Sequence of protein 1:
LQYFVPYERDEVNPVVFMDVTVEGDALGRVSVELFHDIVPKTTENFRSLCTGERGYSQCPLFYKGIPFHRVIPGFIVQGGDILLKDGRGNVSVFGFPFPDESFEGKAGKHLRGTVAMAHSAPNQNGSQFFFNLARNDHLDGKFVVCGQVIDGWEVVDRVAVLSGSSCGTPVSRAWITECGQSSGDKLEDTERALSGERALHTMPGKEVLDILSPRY

These two protein chains interact to form a complex.

Sequence of protein 2:
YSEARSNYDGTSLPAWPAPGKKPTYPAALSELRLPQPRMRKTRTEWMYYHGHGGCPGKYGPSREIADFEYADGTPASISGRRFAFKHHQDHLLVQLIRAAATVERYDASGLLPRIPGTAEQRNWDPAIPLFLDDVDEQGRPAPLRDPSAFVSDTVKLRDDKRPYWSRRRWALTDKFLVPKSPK

Interface contacts:
Residue R103 in protein 1 contacts residue R116 in protein 2 (closest heavy-atom distance 3.9 Å).
Residue R188 in protein 1 interacts with residue R123 in protein 2 (closest heavy-atom distance 3.5 Å).
Residue R188 in protein 1 contacts residue A126 in protein 2 (closest heavy-atom distance 4.2 Å).
Residue D101 in protein 1 is in contact with residue R123 in protein 2 (closest heavy-atom distance 4.9 Å).
Residue Y231 in protein 1 interacts with residue R123 in protein 2 (closest heavy-atom distance 3.1 Å).
Residue R188 in protein 1 contacts residue S127 in protein 2 (closest heavy-atom distance 3.1 Å).